Sequence of the first protein:
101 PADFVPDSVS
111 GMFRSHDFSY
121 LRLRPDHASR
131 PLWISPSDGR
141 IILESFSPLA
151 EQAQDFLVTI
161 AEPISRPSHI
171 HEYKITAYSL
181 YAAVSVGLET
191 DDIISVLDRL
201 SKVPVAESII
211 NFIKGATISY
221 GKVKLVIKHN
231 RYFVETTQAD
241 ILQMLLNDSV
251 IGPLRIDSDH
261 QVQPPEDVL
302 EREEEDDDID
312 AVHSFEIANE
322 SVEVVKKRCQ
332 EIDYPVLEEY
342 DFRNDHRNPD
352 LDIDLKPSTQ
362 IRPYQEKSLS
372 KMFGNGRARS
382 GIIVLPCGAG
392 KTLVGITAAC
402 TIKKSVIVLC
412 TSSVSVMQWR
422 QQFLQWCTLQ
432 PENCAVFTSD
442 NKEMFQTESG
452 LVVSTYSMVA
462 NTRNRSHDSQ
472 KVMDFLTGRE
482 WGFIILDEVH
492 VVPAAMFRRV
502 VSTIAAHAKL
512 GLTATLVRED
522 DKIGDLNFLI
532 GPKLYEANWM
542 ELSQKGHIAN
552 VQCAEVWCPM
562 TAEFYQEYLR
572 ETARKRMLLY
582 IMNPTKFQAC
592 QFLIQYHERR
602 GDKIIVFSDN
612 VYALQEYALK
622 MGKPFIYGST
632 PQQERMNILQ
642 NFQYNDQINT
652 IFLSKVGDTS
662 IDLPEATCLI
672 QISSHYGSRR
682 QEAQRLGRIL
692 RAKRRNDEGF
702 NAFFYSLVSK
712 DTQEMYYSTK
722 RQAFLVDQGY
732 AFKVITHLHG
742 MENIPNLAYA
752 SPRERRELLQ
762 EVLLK

Sequence of the second protein:
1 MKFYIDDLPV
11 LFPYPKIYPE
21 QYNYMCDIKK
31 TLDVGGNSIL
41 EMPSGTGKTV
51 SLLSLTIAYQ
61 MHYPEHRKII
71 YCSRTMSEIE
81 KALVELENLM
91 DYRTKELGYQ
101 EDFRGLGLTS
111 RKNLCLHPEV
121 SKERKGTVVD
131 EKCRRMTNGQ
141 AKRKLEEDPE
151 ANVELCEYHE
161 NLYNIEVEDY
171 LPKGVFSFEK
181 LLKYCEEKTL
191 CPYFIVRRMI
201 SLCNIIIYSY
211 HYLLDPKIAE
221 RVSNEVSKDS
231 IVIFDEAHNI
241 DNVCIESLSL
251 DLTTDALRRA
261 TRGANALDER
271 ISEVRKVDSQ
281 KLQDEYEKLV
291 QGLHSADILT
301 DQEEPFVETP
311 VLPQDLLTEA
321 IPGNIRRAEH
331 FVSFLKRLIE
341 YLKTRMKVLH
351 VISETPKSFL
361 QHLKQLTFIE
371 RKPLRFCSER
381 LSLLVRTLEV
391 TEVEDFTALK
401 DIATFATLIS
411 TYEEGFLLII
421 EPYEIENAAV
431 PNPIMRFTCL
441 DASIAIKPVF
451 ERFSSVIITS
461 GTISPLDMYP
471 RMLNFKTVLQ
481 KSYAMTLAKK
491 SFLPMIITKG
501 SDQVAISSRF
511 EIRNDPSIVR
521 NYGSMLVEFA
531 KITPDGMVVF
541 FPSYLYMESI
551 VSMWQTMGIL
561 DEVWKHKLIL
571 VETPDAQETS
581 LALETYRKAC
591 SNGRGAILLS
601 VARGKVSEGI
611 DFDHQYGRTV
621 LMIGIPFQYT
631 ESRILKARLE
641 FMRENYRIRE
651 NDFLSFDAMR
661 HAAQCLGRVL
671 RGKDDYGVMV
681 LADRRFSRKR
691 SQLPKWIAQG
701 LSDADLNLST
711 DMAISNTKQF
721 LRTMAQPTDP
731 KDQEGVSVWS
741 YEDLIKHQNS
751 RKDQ

The following describes two proteins that form a bound complex.

Residue-level contacts at the interface:
Residue S501 in the second protein is in contact with residue S371 in the first protein (closest heavy-atom distance 5.0 Å).
Residue D502 in the second protein is in contact with residue S371 in the first protein (closest heavy-atom distance 5.0 Å).